Interface contacts:
Residue R53 in protein 2 is in contact with residue W175 in protein 1 (closest heavy-atom distance 3.9 Å).
Residue K307 in protein 2 interacts with residue D95 in protein 1 (closest heavy-atom distance 3.8 Å).
Residue T263 in protein 2 interacts with residue A125 in protein 1 (closest heavy-atom distance 3.8 Å).
Residue V55 in protein 2 is in contact with residue A91 in protein 1 (closest heavy-atom distance 3.5 Å).
Residue Q303 in protein 2 is in contact with residue R117 in protein 1 (closest heavy-atom distance 3.3 Å).
Residue K57 in protein 2 interacts with residue S12 in protein 1 (closest heavy-atom distance 3.7 Å).
Residue L49 in protein 2 contacts residue Y179 in protein 1 (closest heavy-atom distance 4.0 Å).
Residue G264 in protein 2 is in contact with residue Q40 in protein 1 (closest heavy-atom distance 3.4 Å).
Residue A46 in protein 2 contacts residue Y179 in protein 1 (closest heavy-atom distance 3.7 Å).
Residue T59 in protein 2 interacts with residue D172 in protein 1 (closest heavy-atom distance 3.0 Å).
Residue K433 in protein 2 contacts residue E157 in protein 1 (closest heavy-atom distance 3.8 Å).
Residue E51 in protein 2 interacts with residue V64 in protein 1 (closest heavy-atom distance 3.7 Å).
Residue R388 in protein 2 interacts with residue Q40 in protein 1 (closest heavy-atom distance 3.5 Å).
Residue F19 in protein 2 interacts with residue E89 in protein 1 (closest heavy-atom distance 3.4 Å).
Residue L44 in protein 2 is in contact with residue V178 in protein 1 (closest heavy-atom distance 3.7 Å).
Residue D290 in protein 2 contacts residue R117 in protein 1 (closest heavy-atom distance 2.9 Å).
Residue V50 in protein 2 is in contact with residue Y179 in protein 1 (closest heavy-atom distance 3.6 Å).
Residue V50 in protein 2 contacts residue S169 in protein 1 (closest heavy-atom distance 3.4 Å).
Residue S265 in protein 2 contacts residue Q40 in protein 1 (closest heavy-atom distance 3.5 Å).
Residue R54 in protein 2 is in contact with residue Q92 in protein 1 (closest heavy-atom distance 2.8 Å).
Residue V304 in protein 2 is in contact with residue R117 in protein 1 (closest heavy-atom distance 2.8 Å).
Residue R54 in protein 2 is in contact with residue V63 in protein 1 (closest heavy-atom distance 3.5 Å).
Residue R53 in protein 2 is in contact with residue Q158 in protein 1 (closest heavy-atom distance 3.6 Å).
Residue E51 in protein 2 contacts residue E89 in protein 1 (closest heavy-atom distance 3.9 Å).
Residue E51 in protein 2 interacts with residue A91 in protein 1 (closest heavy-atom distance 3.2 Å).
Residue G264 in protein 2 is in contact with residue Q14 in protein 1 (closest heavy-atom distance 3.4 Å).
Residue F60 in protein 2 contacts residue W175 in protein 1 (closest heavy-atom distance 3.4 Å).
Residue Q47 in protein 2 is in contact with residue T66 in protein 1 (closest heavy-atom distance 3.9 Å).
Residue T263 in protein 2 interacts with residue Q40 in protein 1 (closest heavy-atom distance 3.1 Å).
Residue P16 in protein 2 is in contact with residue A91 in protein 1 (closest heavy-atom distance 3.4 Å).
Residue E51 in protein 2 contacts residue I90 in protein 1 (closest heavy-atom distance 3.8 Å).
Residue R495 in protein 2 interacts with residue D38 in protein 1 (closest heavy-atom distance 2.7 Å).
Residue R54 in protein 2 interacts with residue V64 in protein 1 (closest heavy-atom distance 3.7 Å).
Residue L49 in protein 2 contacts residue W175 in protein 1 (closest heavy-atom distance 3.8 Å).
Residue T263 in protein 2 interacts with residue H121 in protein 1 (closest heavy-atom distance 3.8 Å).
Residue T263 in protein 2 interacts with residue Q14 in protein 1 (closest heavy-atom distance 3.1 Å).
Residue K57 in protein 2 contacts residue E13 in protein 1 (closest heavy-atom distance 3.8 Å).
Residue T59 in protein 2 is in contact with residue S174 in protein 1 (closest heavy-atom distance 3.5 Å).
Residue R54 in protein 2 interacts with residue D62 in protein 1 (closest heavy-atom distance 3.7 Å).
Residue K57 in protein 2 contacts residue Y15 in protein 1 (closest heavy-atom distance 4.0 Å).
Residue F19 in protein 2 is in contact with residue I90 in protein 1 (closest heavy-atom distance 3.5 Å).
Residue R54 in protein 2 interacts with residue S61 in protein 1 (closest heavy-atom distance 3.3 Å).
Residue R53 in protein 2 is in contact with residue E13 in protein 1 (closest heavy-atom distance 3.0 Å).
Residue R53 in protein 2 is in contact with residue D172 in protein 1 (closest heavy-atom distance 3.0 Å).
Residue P291 in protein 2 is in contact with residue R117 in protein 1 (closest heavy-atom distance 3.6 Å).
Residue R495 in protein 2 contacts residue Q41 in protein 1 (closest heavy-atom distance 3.3 Å).
Residue R495 in protein 2 is in contact with residue S37 in protein 1 (closest heavy-atom distance 3.9 Å).
Residue F19 in protein 2 is in contact with residue A91 in protein 1 (closest heavy-atom distance 3.7 Å).
Residue L389 in protein 2 interacts with residue Q40 in protein 1 (closest heavy-atom distance 2.9 Å).
Residue V496 in protein 2 is in contact with residue Q40 in protein 1 (closest heavy-atom distance 4.0 Å).
Residue Q47 in protein 2 is in contact with residue L65 in protein 1 (closest heavy-atom distance 2.7 Å).
Residue P62 in protein 2 contacts residue W175 in protein 1 (closest heavy-atom distance 3.7 Å).
Residue P306 in protein 2 is in contact with residue R116 in protein 1 (closest heavy-atom distance 3.6 Å).
Residue R438 in protein 2 is in contact with residue Y15 in protein 1 (closest heavy-atom distance 3.2 Å).
Residue T59 in protein 2 is in contact with residue W175 in protein 1 (closest heavy-atom distance 3.4 Å).
Residue R54 in protein 2 contacts residue L97 in protein 1 (closest heavy-atom distance 3.9 Å).
Residue R333 in protein 2 is in contact with residue D124 in protein 1 (closest heavy-atom distance 3.9 Å).
Residue T263 in protein 2 is in contact with residue W39 in protein 1 (closest heavy-atom distance 3.1 Å).
Residue R22 in protein 2 is in contact with residue D88 in protein 1 (closest heavy-atom distance 3.3 Å).
Residue F23 in protein 2 is in contact with residue D88 in protein 1 (closest heavy-atom distance 3.8 Å).

Sequence of protein 1:
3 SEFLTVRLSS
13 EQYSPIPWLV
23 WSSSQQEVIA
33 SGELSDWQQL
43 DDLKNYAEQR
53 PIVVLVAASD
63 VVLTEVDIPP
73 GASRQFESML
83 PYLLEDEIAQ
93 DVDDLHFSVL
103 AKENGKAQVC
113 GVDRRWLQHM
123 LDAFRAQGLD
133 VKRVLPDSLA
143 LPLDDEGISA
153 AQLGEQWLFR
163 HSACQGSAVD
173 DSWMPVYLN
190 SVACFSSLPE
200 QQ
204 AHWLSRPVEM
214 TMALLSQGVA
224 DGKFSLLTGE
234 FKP

The following describes two proteins that form a bound complex.

Sequence of protein 2:
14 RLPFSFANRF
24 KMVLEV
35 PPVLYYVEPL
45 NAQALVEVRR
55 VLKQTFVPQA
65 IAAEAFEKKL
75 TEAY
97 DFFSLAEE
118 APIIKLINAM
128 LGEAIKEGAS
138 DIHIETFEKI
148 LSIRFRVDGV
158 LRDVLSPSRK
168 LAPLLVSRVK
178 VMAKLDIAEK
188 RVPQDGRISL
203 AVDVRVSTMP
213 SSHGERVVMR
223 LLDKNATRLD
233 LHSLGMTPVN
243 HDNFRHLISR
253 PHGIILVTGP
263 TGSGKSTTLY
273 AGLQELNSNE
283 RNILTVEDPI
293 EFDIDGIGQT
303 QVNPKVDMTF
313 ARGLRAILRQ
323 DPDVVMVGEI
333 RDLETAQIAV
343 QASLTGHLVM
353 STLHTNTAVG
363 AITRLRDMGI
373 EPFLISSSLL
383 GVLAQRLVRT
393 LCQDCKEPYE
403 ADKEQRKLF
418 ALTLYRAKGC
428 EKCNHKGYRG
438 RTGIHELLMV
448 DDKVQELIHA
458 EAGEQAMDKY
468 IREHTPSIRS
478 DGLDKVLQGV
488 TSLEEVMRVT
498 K